Interface contacts:
Residue T212 in chain A interacts with residue S28 in chain B (closest heavy-atom distance 5.0 Å).
Residue G272 in chain A is in contact with residue I100 in chain B (closest heavy-atom distance 4.8 Å).
Residue D216 in chain A interacts with residue Y54 in chain B (closest heavy-atom distance 2.4 Å).
Residue F213 in chain A interacts with residue S28 in chain B (closest heavy-atom distance 3.4 Å).
Residue S209 in chain A interacts with residue Y32 in chain B (closest heavy-atom distance 4.0 Å).
Residue Y197 in chain A interacts with residue S31 in chain B (closest heavy-atom distance 2.8 Å).
Residue Q195 in chain A contacts residue Y101 in chain B (closest heavy-atom distance 3.1 Å).
Residue L214 in chain A is in contact with residue Y101 in chain B (closest heavy-atom distance 2.5 Å).
Residue K270 in chain A is in contact with residue Y33 in chain B (closest heavy-atom distance 4.3 Å).
Residue I215 in chain A interacts with residue Y54 in chain B (closest heavy-atom distance 4.5 Å).
Residue L214 in chain A contacts residue S31 in chain B (closest heavy-atom distance 2.6 Å).
Residue G272 in chain A is in contact with residue Y101 in chain B (closest heavy-atom distance 3.6 Å).
Residue H275 in chain A interacts with residue Y32 in chain B (closest heavy-atom distance 3.0 Å).
Residue Y197 in chain A is in contact with residue Y32 in chain B (closest heavy-atom distance 3.9 Å).
Residue L214 in chain A is in contact with residue T30 in chain B (closest heavy-atom distance 4.0 Å).
Residue G272 in chain A interacts with residue H103 in chain B (closest heavy-atom distance 2.5 Å).
Residue L214 in chain A is in contact with residue Y32 in chain B (closest heavy-atom distance 4.1 Å).
Residue Q195 in chain A contacts residue Y54 in chain B (closest heavy-atom distance 3.4 Å).
Residue S271 in chain A contacts residue H103 in chain B (closest heavy-atom distance 3.2 Å).
Residue Q195 in chain A contacts residue N55 in chain B (closest heavy-atom distance 4.2 Å).
Residue S271 in chain A interacts with residue Y101 in chain B (closest heavy-atom distance 4.7 Å).
Residue F213 in chain A is in contact with residue S31 in chain B (closest heavy-atom distance 3.6 Å).
Residue L214 in chain A interacts with residue I100 in chain B (closest heavy-atom distance 4.6 Å).
Residue Y197 in chain A interacts with residue I100 in chain B (closest heavy-atom distance 3.5 Å).
Residue L214 in chain A contacts residue Y54 in chain B (closest heavy-atom distance 4.4 Å).
Residue C273 in chain A is in contact with residue H103 in chain B (closest heavy-atom distance 3.2 Å).
Residue H275 in chain A is in contact with residue I100 in chain B (closest heavy-atom distance 4.5 Å).
Residue Y197 in chain A interacts with residue Y101 in chain B (closest heavy-atom distance 3.5 Å).
Residue K270 in chain A contacts residue H103 in chain B (closest heavy-atom distance 4.0 Å).

Sequence of chain A:
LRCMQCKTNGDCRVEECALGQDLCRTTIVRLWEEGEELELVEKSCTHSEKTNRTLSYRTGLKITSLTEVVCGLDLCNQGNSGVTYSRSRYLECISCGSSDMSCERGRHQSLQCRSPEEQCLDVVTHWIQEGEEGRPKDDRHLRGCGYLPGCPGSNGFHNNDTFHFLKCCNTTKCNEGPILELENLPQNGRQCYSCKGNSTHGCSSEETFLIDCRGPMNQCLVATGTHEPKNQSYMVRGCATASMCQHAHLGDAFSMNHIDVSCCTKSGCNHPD

These two protein chains interact to form a complex.

Sequence of chain B:
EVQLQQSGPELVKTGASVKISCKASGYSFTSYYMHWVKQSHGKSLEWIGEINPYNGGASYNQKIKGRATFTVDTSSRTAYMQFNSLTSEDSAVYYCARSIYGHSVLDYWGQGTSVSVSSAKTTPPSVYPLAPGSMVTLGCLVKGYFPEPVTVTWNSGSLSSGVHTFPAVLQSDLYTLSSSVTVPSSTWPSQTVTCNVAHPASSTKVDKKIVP